These two protein chains interact to form a complex.

Sequence of the first protein:
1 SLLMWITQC

Sequence of the second protein:
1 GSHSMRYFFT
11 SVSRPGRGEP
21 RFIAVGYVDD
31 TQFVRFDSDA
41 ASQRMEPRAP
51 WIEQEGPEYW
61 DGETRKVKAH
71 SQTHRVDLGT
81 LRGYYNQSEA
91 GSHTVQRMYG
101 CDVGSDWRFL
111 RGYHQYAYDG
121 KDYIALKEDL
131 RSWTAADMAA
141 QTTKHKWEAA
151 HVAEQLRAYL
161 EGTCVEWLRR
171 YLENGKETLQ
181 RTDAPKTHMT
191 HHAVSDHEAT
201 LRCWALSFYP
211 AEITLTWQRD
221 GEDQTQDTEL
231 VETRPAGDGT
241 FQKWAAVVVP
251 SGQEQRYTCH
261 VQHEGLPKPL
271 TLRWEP

Interface contacts:
Residue T80 in the second protein interacts with residue C9 in the first protein (closest heavy-atom distance 3.7 Å).
Residue E63 in the second protein interacts with residue L2 in the first protein (closest heavy-atom distance 2.9 Å).
Residue Y99 in the second protein interacts with residue L3 in the first protein (closest heavy-atom distance 3.2 Å).
Residue Y7 in the second protein is in contact with residue S1 in the first protein (closest heavy-atom distance 2.7 Å).
Residue Y159 in the second protein interacts with residue L3 in the first protein (closest heavy-atom distance 3.6 Å).
Residue Y116 in the second protein interacts with residue C9 in the first protein (closest heavy-atom distance 4.2 Å).
Residue Y84 in the second protein is in contact with residue C9 in the first protein (closest heavy-atom distance 2.7 Å).
Residue W147 in the second protein contacts residue C9 in the first protein (closest heavy-atom distance 3.9 Å).
Residue V67 in the second protein interacts with residue L2 in the first protein (closest heavy-atom distance 3.6 Å).
Residue L156 in the second protein is in contact with residue L3 in the first protein (closest heavy-atom distance 3.2 Å).
Residue D77 in the second protein interacts with residue C9 in the first protein (closest heavy-atom distance 3.0 Å).
Residue V152 in the second protein contacts residue T7 in the first protein (closest heavy-atom distance 3.6 Å).
Residue A69 in the second protein interacts with residue M4 in the first protein (closest heavy-atom distance 5.0 Å).
Residue K146 in the second protein contacts residue C9 in the first protein (closest heavy-atom distance 3.2 Å).
Residue K66 in the second protein interacts with residue S1 in the first protein (closest heavy-atom distance 3.0 Å).
Residue H70 in the second protein is in contact with residue L3 in the first protein (closest heavy-atom distance 3.0 Å).
Residue T143 in the second protein interacts with residue C9 in the first protein (closest heavy-atom distance 2.6 Å).
Residue H70 in the second protein interacts with residue M4 in the first protein (closest heavy-atom distance 4.9 Å).
Residue Y99 in the second protein contacts residue L2 in the first protein (closest heavy-atom distance 3.4 Å).
Residue T142 in the second protein is in contact with residue C9 in the first protein (closest heavy-atom distance 4.8 Å).
Residue T143 in the second protein is in contact with residue Q8 in the first protein (closest heavy-atom distance 4.9 Å).
Residue V76 in the second protein contacts residue Q8 in the first protein (closest heavy-atom distance 3.5 Å).
Residue D77 in the second protein contacts residue Q8 in the first protein (closest heavy-atom distance 3.5 Å).
Residue F9 in the second protein interacts with residue L2 in the first protein (closest heavy-atom distance 3.5 Å).
Residue H114 in the second protein contacts residue L3 in the first protein (closest heavy-atom distance 4.9 Å).
Residue Q155 in the second protein is in contact with residue T7 in the first protein (closest heavy-atom distance 4.2 Å).
Residue Q155 in the second protein is in contact with residue L3 in the first protein (closest heavy-atom distance 5.0 Å).
Residue W167 in the second protein contacts residue S1 in the first protein (closest heavy-atom distance 3.5 Å).
Residue T73 in the second protein interacts with residue T7 in the first protein (closest heavy-atom distance 4.4 Å).
Residue H70 in the second protein is in contact with residue L2 in the first protein (closest heavy-atom distance 4.4 Å).
Residue W147 in the second protein is in contact with residue T7 in the first protein (closest heavy-atom distance 3.4 Å).
Residue K66 in the second protein is in contact with residue L3 in the first protein (closest heavy-atom distance 3.8 Å).
Residue R97 in the second protein contacts residue T7 in the first protein (closest heavy-atom distance 4.7 Å).
Residue K66 in the second protein interacts with residue M4 in the first protein (closest heavy-atom distance 3.8 Å).
Residue E63 in the second protein contacts residue S1 in the first protein (closest heavy-atom distance 3.0 Å).
Residue Y171 in the second protein interacts with residue S1 in the first protein (closest heavy-atom distance 2.8 Å).
Residue Y59 in the second protein contacts residue S1 in the first protein (closest heavy-atom distance 4.3 Å).
Residue W147 in the second protein interacts with residue Q8 in the first protein (closest heavy-atom distance 2.9 Å).
Residue K146 in the second protein interacts with residue Q8 in the first protein (closest heavy-atom distance 4.5 Å).
Residue L81 in the second protein contacts residue C9 in the first protein (closest heavy-atom distance 3.8 Å).
Residue Y123 in the second protein interacts with residue C9 in the first protein (closest heavy-atom distance 4.5 Å).
Residue Q155 in the second protein is in contact with residue W5 in the first protein (closest heavy-atom distance 4.5 Å).
Residue Y159 in the second protein is in contact with residue S1 in the first protein (closest heavy-atom distance 2.6 Å).
Residue M45 in the second protein contacts residue L2 in the first protein (closest heavy-atom distance 3.5 Å).
Residue H74 in the second protein is in contact with residue I6 in the first protein (closest heavy-atom distance 5.0 Å).
Residue M5 in the second protein interacts with residue S1 in the first protein (closest heavy-atom distance 3.8 Å).
Residue H70 in the second protein contacts residue I6 in the first protein (closest heavy-atom distance 3.6 Å).
Residue Y7 in the second protein is in contact with residue L2 in the first protein (closest heavy-atom distance 3.4 Å).
Residue T73 in the second protein contacts residue I6 in the first protein (closest heavy-atom distance 3.8 Å).
Residue A150 in the second protein interacts with residue T7 in the first protein (closest heavy-atom distance 4.6 Å).
Residue R97 in the second protein contacts residue I6 in the first protein (closest heavy-atom distance 3.3 Å).
Residue Y99 in the second protein is in contact with residue I6 in the first protein (closest heavy-atom distance 4.6 Å).
Residue T73 in the second protein contacts residue Q8 in the first protein (closest heavy-atom distance 3.8 Å).
Residue Y159 in the second protein contacts residue L2 in the first protein (closest heavy-atom distance 3.9 Å).
Residue K66 in the second protein interacts with residue L2 in the first protein (closest heavy-atom distance 2.5 Å).